Sequence of protein 1:
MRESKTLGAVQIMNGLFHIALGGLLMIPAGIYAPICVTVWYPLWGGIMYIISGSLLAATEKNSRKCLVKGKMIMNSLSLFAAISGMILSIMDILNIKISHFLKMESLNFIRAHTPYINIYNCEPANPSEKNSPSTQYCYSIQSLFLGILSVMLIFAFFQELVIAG

Residue-level contacts at the interface:
Residue I149 in protein 2 is in contact with residue I149 in protein 1 (closest heavy-atom distance 3.6 Å).
Residue A17 in protein 2 is in contact with residue T14 in protein 1 (closest heavy-atom distance 4.0 Å).
Residue P141 in protein 2 is in contact with residue I125 in protein 1 (closest heavy-atom distance 4.1 Å).
Residue I156 in protein 2 interacts with residue L32 in protein 1 (closest heavy-atom distance 3.6 Å).
Residue M21 in protein 2 is in contact with residue M21 in protein 1 (closest heavy-atom distance 3.7 Å).
Residue I149 in protein 2 contacts residue S148 in protein 1 (closest heavy-atom distance 3.5 Å).
Residue Y145 in protein 2 interacts with residue N126 in protein 1 (closest heavy-atom distance 3.4 Å).
Residue F163 in protein 2 interacts with residue A28 in protein 1 (closest heavy-atom distance 4.3 Å).
Residue M21 in protein 2 interacts with residue V18 in protein 1 (closest heavy-atom distance 3.9 Å).
Residue L152 in protein 2 contacts residue I35 in protein 1 (closest heavy-atom distance 3.9 Å).
Residue H121 in protein 2 contacts residue Q144 in protein 1 (closest heavy-atom distance 4.3 Å).
Residue T14 in protein 2 interacts with residue A17 in protein 1 (closest heavy-atom distance 4.0 Å).
Residue F25 in protein 2 contacts residue M21 in protein 1 (closest heavy-atom distance 3.8 Å).
Residue Y145 in protein 2 contacts residue C146 in protein 1 (closest heavy-atom distance 4.1 Å).
Residue F25 in protein 2 is in contact with residue F163 in protein 1 (closest heavy-atom distance 3.6 Å).
Residue T14 in protein 2 is in contact with residue K13 in protein 1 (closest heavy-atom distance 3.8 Å).
Residue T122 in protein 2 interacts with residue Q144 in protein 1 (closest heavy-atom distance 4.0 Å).
Residue Y145 in protein 2 is in contact with residue Y145 in protein 1 (closest heavy-atom distance 3.9 Å).
Residue F166 in protein 2 is in contact with residue M21 in protein 1 (closest heavy-atom distance 4.3 Å).
Residue Y124 in protein 2 interacts with residue N139 in protein 1 (closest heavy-atom distance 4.4 Å).
Residue S142 in protein 2 interacts with residue S142 in protein 1 (closest heavy-atom distance 3.6 Å).
Residue A28 in protein 2 is in contact with residue F163 in protein 1 (closest heavy-atom distance 4.2 Å).
Residue F25 in protein 2 interacts with residue F25 in protein 1 (closest heavy-atom distance 3.4 Å).
Residue V18 in protein 2 contacts residue A17 in protein 1 (closest heavy-atom distance 4.4 Å).
Residue P36 in protein 2 contacts residue S148 in protein 1 (closest heavy-atom distance 4.0 Å).
Residue V18 in protein 2 interacts with residue M21 in protein 1 (closest heavy-atom distance 4.0 Å).
Residue L29 in protein 2 is in contact with residue F25 in protein 1 (closest heavy-atom distance 4.2 Å).
Residue Q144 in protein 2 contacts residue P123 in protein 1 (closest heavy-atom distance 3.9 Å).
Residue I125 in protein 2 contacts residue Q144 in protein 1 (closest heavy-atom distance 3.6 Å).
Residue F163 in protein 2 interacts with residue F25 in protein 1 (closest heavy-atom distance 4.3 Å).
Residue Y124 in protein 2 is in contact with residue P141 in protein 1 (closest heavy-atom distance 4.4 Å).
Residue L152 in protein 2 contacts residue L152 in protein 1 (closest heavy-atom distance 3.5 Å).
Residue I35 in protein 2 interacts with residue S151 in protein 1 (closest heavy-atom distance 3.6 Å).
Residue A28 in protein 2 is in contact with residue V159 in protein 1 (closest heavy-atom distance 4.3 Å).
Residue A17 in protein 2 contacts residue V18 in protein 1 (closest heavy-atom distance 4.3 Å).
Residue L152 in protein 2 contacts residue L32 in protein 1 (closest heavy-atom distance 4.1 Å).
Residue K13 in protein 2 interacts with residue T14 in protein 1 (closest heavy-atom distance 3.7 Å).
Residue L32 in protein 2 interacts with residue G155 in protein 1 (closest heavy-atom distance 3.5 Å).
Residue I35 in protein 2 contacts residue L152 in protein 1 (closest heavy-atom distance 3.8 Å).
Residue Q144 in protein 2 interacts with residue T122 in protein 1 (closest heavy-atom distance 3.9 Å).
Residue Q144 in protein 2 interacts with residue I125 in protein 1 (closest heavy-atom distance 3.5 Å).
Residue I125 in protein 2 contacts residue Y145 in protein 1 (closest heavy-atom distance 3.5 Å).
Residue Y145 in protein 2 interacts with residue I125 in protein 1 (closest heavy-atom distance 3.7 Å).
Residue P123 in protein 2 contacts residue Q144 in protein 1 (closest heavy-atom distance 3.8 Å).
Residue I149 in protein 2 is in contact with residue Y145 in protein 1 (closest heavy-atom distance 3.8 Å).
Residue S151 in protein 2 contacts residue I35 in protein 1 (closest heavy-atom distance 3.6 Å).
Residue S148 in protein 2 is in contact with residue P36 in protein 1 (closest heavy-atom distance 4.0 Å).
Residue Q144 in protein 2 interacts with residue H121 in protein 1 (closest heavy-atom distance 4.3 Å).
Residue Q144 in protein 2 interacts with residue Y124 in protein 1 (closest heavy-atom distance 3.3 Å).
Residue S142 in protein 2 contacts residue Y145 in protein 1 (closest heavy-atom distance 3.7 Å).
Residue V159 in protein 2 is in contact with residue A28 in protein 1 (closest heavy-atom distance 4.3 Å).
Residue A17 in protein 2 contacts residue A17 in protein 1 (closest heavy-atom distance 4.3 Å).
Residue S148 in protein 2 is in contact with residue I149 in protein 1 (closest heavy-atom distance 3.6 Å).
Residue L32 in protein 2 is in contact with residue I156 in protein 1 (closest heavy-atom distance 3.6 Å).
Residue N126 in protein 2 interacts with residue Y145 in protein 1 (closest heavy-atom distance 4.1 Å).
Residue G155 in protein 2 contacts residue L32 in protein 1 (closest heavy-atom distance 3.5 Å).
Residue Y124 in protein 2 interacts with residue Q144 in protein 1 (closest heavy-atom distance 3.4 Å).
Residue N139 in protein 2 interacts with residue Y124 in protein 1 (closest heavy-atom distance 4.4 Å).
Residue L32 in protein 2 contacts residue L152 in protein 1 (closest heavy-atom distance 4.1 Å).
Residue Y145 in protein 2 is in contact with residue I149 in protein 1 (closest heavy-atom distance 3.5 Å).

The following describes two proteins that form a bound complex.

Sequence of protein 2:
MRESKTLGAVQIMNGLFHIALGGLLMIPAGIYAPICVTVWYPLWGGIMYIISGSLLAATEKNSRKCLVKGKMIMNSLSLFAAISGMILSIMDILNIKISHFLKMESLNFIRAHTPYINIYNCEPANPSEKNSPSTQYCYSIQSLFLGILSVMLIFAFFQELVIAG